Sequence of chain A:
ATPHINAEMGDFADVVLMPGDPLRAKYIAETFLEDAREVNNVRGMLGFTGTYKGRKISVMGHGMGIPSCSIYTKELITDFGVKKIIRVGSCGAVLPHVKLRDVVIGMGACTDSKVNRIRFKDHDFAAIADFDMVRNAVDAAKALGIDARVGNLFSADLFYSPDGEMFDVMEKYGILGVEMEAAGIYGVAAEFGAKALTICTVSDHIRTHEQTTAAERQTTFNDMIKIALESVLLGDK

This data describes a binding interaction between two proteins.

Sequence of chain B:
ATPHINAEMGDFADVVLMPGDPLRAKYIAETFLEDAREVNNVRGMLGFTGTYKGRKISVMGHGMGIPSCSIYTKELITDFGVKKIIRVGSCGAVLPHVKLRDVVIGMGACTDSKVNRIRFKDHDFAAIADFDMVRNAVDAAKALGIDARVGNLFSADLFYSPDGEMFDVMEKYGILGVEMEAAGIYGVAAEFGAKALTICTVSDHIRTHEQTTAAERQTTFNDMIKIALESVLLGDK

Residue-level contacts at the interface:
Residue F131 in chain B contacts residue V138 in chain A (closest heavy-atom distance 3.7 Å).
Residue F120 in chain B contacts residue C110 in chain A (closest heavy-atom distance 3.8 Å).
Residue A126 in chain B is in contact with residue N152 in chain A (closest heavy-atom distance 2.9 Å).
Residue E191 in chain B is in contact with residue K172 in chain A (closest heavy-atom distance 3.5 Å).
Residue M166 in chain B is in contact with residue F120 in chain A (closest heavy-atom distance 3.7 Å).
Residue F131 in chain B interacts with residue V134 in chain A (closest heavy-atom distance 3.7 Å).
Residue M166 in chain B is in contact with residue K121 in chain A (closest heavy-atom distance 3.4 Å).
Residue R119 in chain B contacts residue Y173 in chain A (closest heavy-atom distance 3.2 Å).
Residue C110 in chain B is in contact with residue F120 in chain A (closest heavy-atom distance 3.8 Å).
Residue K121 in chain B is in contact with residue D163 in chain A (closest heavy-atom distance 2.9 Å).
Residue F154 in chain B contacts residue F120 in chain A (closest heavy-atom distance 3.6 Å).
Residue H123 in chain B interacts with residue R117 in chain A (closest heavy-atom distance 3.4 Å).
Residue R135 in chain B is in contact with residue V138 in chain A (closest heavy-atom distance 3.7 Å).
Residue F131 in chain B interacts with residue F131 in chain A (closest heavy-atom distance 3.6 Å).
Residue Y173 in chain B interacts with residue R119 in chain A (closest heavy-atom distance 3.2 Å).
Residue K172 in chain B interacts with residue E191 in chain A (closest heavy-atom distance 3.5 Å).
Residue F131 in chain B contacts residue V150 in chain A (closest heavy-atom distance 3.8 Å).
Residue V138 in chain B interacts with residue R135 in chain A (closest heavy-atom distance 3.7 Å).
Residue T111 in chain B interacts with residue H123 in chain A (closest heavy-atom distance 3.6 Å).
Residue K121 in chain B contacts residue M166 in chain A (closest heavy-atom distance 3.4 Å).
Residue H123 in chain B interacts with residue T111 in chain A (closest heavy-atom distance 3.6 Å).
Residue K121 in chain B interacts with residue E165 in chain A (closest heavy-atom distance 3.1 Å).
Residue A126 in chain B contacts residue C110 in chain A (closest heavy-atom distance 3.5 Å).
Residue V134 in chain B contacts residue F131 in chain A (closest heavy-atom distance 3.7 Å).
Residue A109 in chain B is in contact with residue A126 in chain A (closest heavy-atom distance 3.8 Å).
Residue R117 in chain B is in contact with residue D122 in chain A (closest heavy-atom distance 2.7 Å).
Residue E191 in chain B is in contact with residue Y173 in chain A (closest heavy-atom distance 3.6 Å).
Residue C110 in chain B interacts with residue A126 in chain A (closest heavy-atom distance 3.5 Å).
Residue F131 in chain B interacts with residue M107 in chain A (closest heavy-atom distance 3.8 Å).
Residue D122 in chain B interacts with residue R117 in chain A (closest heavy-atom distance 2.7 Å).
Residue A190 in chain B contacts residue Y173 in chain A (closest heavy-atom distance 3.8 Å).
Residue R117 in chain B interacts with residue R117 in chain A (closest heavy-atom distance 3.4 Å).
Residue A126 in chain B is in contact with residue A109 in chain A (closest heavy-atom distance 3.8 Å).
Residue D163 in chain B contacts residue K121 in chain A (closest heavy-atom distance 2.9 Å).
Residue M107 in chain B contacts residue M107 in chain A (closest heavy-atom distance 2.4 Å).
Residue R117 in chain B contacts residue H123 in chain A (closest heavy-atom distance 3.4 Å).
Residue F120 in chain B is in contact with residue F154 in chain A (closest heavy-atom distance 3.6 Å).
Residue V138 in chain B is in contact with residue F131 in chain A (closest heavy-atom distance 3.7 Å).
Residue I128 in chain B is in contact with residue N152 in chain A (closest heavy-atom distance 3.5 Å).
Residue M107 in chain B contacts residue F131 in chain A (closest heavy-atom distance 3.8 Å).
Residue E165 in chain B contacts residue K121 in chain A (closest heavy-atom distance 3.1 Å).
Residue H123 in chain B interacts with residue D112 in chain A (closest heavy-atom distance 3.6 Å).
Residue M166 in chain B interacts with residue H123 in chain A (closest heavy-atom distance 3.8 Å).
Residue V169 in chain B is in contact with residue R119 in chain A (closest heavy-atom distance 3.6 Å).
Residue Y173 in chain B contacts residue E191 in chain A (closest heavy-atom distance 3.6 Å).
Residue M107 in chain B interacts with residue I128 in chain A (closest heavy-atom distance 3.8 Å).
Residue C110 in chain B is in contact with residue D124 in chain A (closest heavy-atom distance 3.2 Å).
Residue V150 in chain B is in contact with residue F131 in chain A (closest heavy-atom distance 3.8 Å).
Residue R117 in chain B interacts with residue D124 in chain A (closest heavy-atom distance 2.7 Å).
Residue D124 in chain B is in contact with residue R117 in chain A (closest heavy-atom distance 2.7 Å).
Residue N152 in chain B contacts residue I128 in chain A (closest heavy-atom distance 3.5 Å).
Residue R119 in chain B is in contact with residue V169 in chain A (closest heavy-atom distance 3.6 Å).
Residue T111 in chain B contacts residue D124 in chain A (closest heavy-atom distance 2.9 Å).
Residue D112 in chain B contacts residue H123 in chain A (closest heavy-atom distance 3.6 Å).
Residue Y173 in chain B interacts with residue A190 in chain A (closest heavy-atom distance 3.8 Å).
Residue F120 in chain B interacts with residue M166 in chain A (closest heavy-atom distance 3.7 Å).
Residue D124 in chain B interacts with residue T111 in chain A (closest heavy-atom distance 2.9 Å).
Residue H123 in chain B is in contact with residue M166 in chain A (closest heavy-atom distance 3.8 Å).
Residue N152 in chain B interacts with residue A126 in chain A (closest heavy-atom distance 2.9 Å).
Residue D124 in chain B interacts with residue C110 in chain A (closest heavy-atom distance 3.2 Å).